Residue-level contacts at the interface:
Residue L22 in protein 1 contacts residue F142 in protein 2 (closest heavy-atom distance 3.6 Å).
Residue I23 in protein 1 interacts with residue R146 in protein 2 (closest heavy-atom distance 4.0 Å).
Residue L8 in protein 1 contacts residue T132 in protein 2 (closest heavy-atom distance 3.9 Å).
Residue L15 in protein 1 contacts residue I136 in protein 2 (closest heavy-atom distance 3.8 Å).
Residue I19 in protein 1 contacts residue F142 in protein 2 (closest heavy-atom distance 3.9 Å).
Residue F70 in protein 1 is in contact with residue Y143 in protein 2 (closest heavy-atom distance 4.0 Å).
Residue C25 in protein 1 is in contact with residue R146 in protein 2 (closest heavy-atom distance 3.7 Å).
Residue I19 in protein 1 interacts with residue G139 in protein 2 (closest heavy-atom distance 5.0 Å).
Residue N4 in protein 1 is in contact with residue Y125 in protein 2 (closest heavy-atom distance 3.4 Å).
Residue L22 in protein 1 is in contact with residue Y143 in protein 2 (closest heavy-atom distance 3.5 Å).
Residue L11 in protein 1 contacts residue I136 in protein 2 (closest heavy-atom distance 4.4 Å).
Residue I23 in protein 1 is in contact with residue F142 in protein 2 (closest heavy-atom distance 3.4 Å).
Residue L22 in protein 1 interacts with residue M147 in protein 2 (closest heavy-atom distance 3.6 Å).
Residue L22 in protein 1 is in contact with residue R146 in protein 2 (closest heavy-atom distance 3.0 Å).
Residue L22 in protein 1 interacts with residue G139 in protein 2 (closest heavy-atom distance 4.6 Å).
Residue C25 in protein 1 is in contact with residue M147 in protein 2 (closest heavy-atom distance 4.6 Å).
Residue L15 in protein 1 contacts residue A135 in protein 2 (closest heavy-atom distance 3.9 Å).

Sequence of protein 1:
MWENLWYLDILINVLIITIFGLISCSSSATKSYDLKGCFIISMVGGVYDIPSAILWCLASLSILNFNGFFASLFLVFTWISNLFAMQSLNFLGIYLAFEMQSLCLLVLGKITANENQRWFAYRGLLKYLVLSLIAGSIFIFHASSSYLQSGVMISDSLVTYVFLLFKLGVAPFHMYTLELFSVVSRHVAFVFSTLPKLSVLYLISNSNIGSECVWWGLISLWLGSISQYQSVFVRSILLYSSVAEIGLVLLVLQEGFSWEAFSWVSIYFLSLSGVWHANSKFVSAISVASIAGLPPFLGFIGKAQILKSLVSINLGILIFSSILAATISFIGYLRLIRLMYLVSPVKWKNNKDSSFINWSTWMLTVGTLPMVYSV

These two protein chains interact to form a complex.

Sequence of protein 2:
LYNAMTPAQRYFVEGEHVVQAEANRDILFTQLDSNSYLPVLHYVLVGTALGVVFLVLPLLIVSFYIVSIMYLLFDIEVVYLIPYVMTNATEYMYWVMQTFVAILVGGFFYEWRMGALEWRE